Sequence of the first protein:
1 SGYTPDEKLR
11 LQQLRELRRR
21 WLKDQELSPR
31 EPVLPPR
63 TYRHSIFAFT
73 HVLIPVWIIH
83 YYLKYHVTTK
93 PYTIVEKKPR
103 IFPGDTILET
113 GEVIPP

Sequence of the second protein:
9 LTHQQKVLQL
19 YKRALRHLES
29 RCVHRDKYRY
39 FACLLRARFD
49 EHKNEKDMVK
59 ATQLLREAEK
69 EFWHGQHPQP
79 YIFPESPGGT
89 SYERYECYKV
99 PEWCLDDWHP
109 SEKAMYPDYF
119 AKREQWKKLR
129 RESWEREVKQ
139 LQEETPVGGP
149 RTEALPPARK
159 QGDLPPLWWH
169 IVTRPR

These two protein chains interact to form a complex.

Contacts between the two chains:
Residue L162 in the second protein is in contact with residue L17 in the first protein (closest heavy-atom distance 4.8 Å).
Residue I169 in the second protein contacts residue R18 in the first protein (closest heavy-atom distance 3.5 Å).
Residue Y117 in the second protein contacts residue L27 in the first protein (closest heavy-atom distance 4.6 Å).
Residue Y114 in the second protein contacts residue V33 in the first protein (closest heavy-atom distance 3.6 Å).
Residue D116 in the second protein is in contact with residue L27 in the first protein (closest heavy-atom distance 3.2 Å).
Residue R172 in the second protein interacts with residue L22 in the first protein (closest heavy-atom distance 4.4 Å).
Residue Q12 in the second protein contacts residue S1 in the first protein (closest heavy-atom distance 3.9 Å).
Residue M113 in the second protein contacts residue P32 in the first protein (closest heavy-atom distance 2.7 Å).
Residue W124 in the second protein interacts with residue R20 in the first protein (closest heavy-atom distance 3.8 Å).
Residue H168 in the second protein contacts residue R18 in the first protein (closest heavy-atom distance 3.0 Å).
Residue L165 in the second protein is in contact with residue L14 in the first protein (closest heavy-atom distance 4.8 Å).
Residue P155 in the second protein is in contact with residue L9 in the first protein (closest heavy-atom distance 3.7 Å).
Residue D116 in the second protein is in contact with residue R30 in the first protein (closest heavy-atom distance 3.1 Å).
Residue L162 in the second protein interacts with residue L14 in the first protein (closest heavy-atom distance 3.4 Å).
Residue M113 in the second protein contacts residue L34 in the first protein (closest heavy-atom distance 3.5 Å).
Residue I169 in the second protein contacts residue W21 in the first protein (closest heavy-atom distance 3.4 Å).
Residue A112 in the second protein is in contact with residue L34 in the first protein (closest heavy-atom distance 3.5 Å).
Residue P164 in the second protein is in contact with residue R10 in the first protein (closest heavy-atom distance 3.1 Å).
Residue A156 in the second protein is in contact with residue Q13 in the first protein (closest heavy-atom distance 4.6 Å).
Residue P115 in the second protein contacts residue L34 in the first protein (closest heavy-atom distance 3.7 Å).
Residue D116 in the second protein interacts with residue P29 in the first protein (closest heavy-atom distance 4.5 Å).
Residue M113 in the second protein interacts with residue P35 in the first protein (closest heavy-atom distance 3.6 Å).
Residue A152 in the second protein contacts residue E7 in the first protein (closest heavy-atom distance 3.7 Å).
Residue Y114 in the second protein contacts residue L27 in the first protein (closest heavy-atom distance 4.5 Å).
Residue Y117 in the second protein is in contact with residue D24 in the first protein (closest heavy-atom distance 3.6 Å).
Residue L162 in the second protein contacts residue Q13 in the first protein (closest heavy-atom distance 3.2 Å).
Residue G160 in the second protein contacts residue Q13 in the first protein (closest heavy-atom distance 4.8 Å).
Residue L153 in the second protein is in contact with residue L14 in the first protein (closest heavy-atom distance 4.8 Å).
Residue R121 in the second protein contacts residue D24 in the first protein (closest heavy-atom distance 4.4 Å).
Residue P115 in the second protein contacts residue P32 in the first protein (closest heavy-atom distance 3.9 Å).
Residue K120 in the second protein interacts with residue D24 in the first protein (closest heavy-atom distance 3.0 Å).
Residue D116 in the second protein interacts with residue P32 in the first protein (closest heavy-atom distance 5.0 Å).
Residue I169 in the second protein contacts residue L17 in the first protein (closest heavy-atom distance 3.8 Å).
Residue M113 in the second protein contacts residue V33 in the first protein (closest heavy-atom distance 4.2 Å).
Residue P154 in the second protein contacts residue D6 in the first protein (closest heavy-atom distance 4.7 Å).
Residue P115 in the second protein is in contact with residue R30 in the first protein (closest heavy-atom distance 3.3 Å).
Residue R172 in the second protein interacts with residue Q25 in the first protein (closest heavy-atom distance 3.5 Å).
Residue R157 in the second protein contacts residue D6 in the first protein (closest heavy-atom distance 4.2 Å).
Residue Y114 in the second protein contacts residue P32 in the first protein (closest heavy-atom distance 3.6 Å).
Residue W124 in the second protein interacts with residue D24 in the first protein (closest heavy-atom distance 4.3 Å).
Residue I169 in the second protein interacts with residue L14 in the first protein (closest heavy-atom distance 4.7 Å).
Residue Y117 in the second protein interacts with residue Q25 in the first protein (closest heavy-atom distance 2.8 Å).
Residue P154 in the second protein interacts with residue R10 in the first protein (closest heavy-atom distance 2.3 Å).
Residue V170 in the second protein contacts residue R18 in the first protein (closest heavy-atom distance 3.0 Å).
Residue E100 in the second protein contacts residue W21 in the first protein (closest heavy-atom distance 3.0 Å).
Residue W124 in the second protein is in contact with residue W21 in the first protein (closest heavy-atom distance 3.5 Å).
Residue R128 in the second protein interacts with residue L17 in the first protein (closest heavy-atom distance 3.5 Å).
Residue P155 in the second protein contacts residue Q13 in the first protein (closest heavy-atom distance 4.6 Å).
Residue P163 in the second protein interacts with residue R10 in the first protein (closest heavy-atom distance 3.3 Å).
Residue P155 in the second protein interacts with residue D6 in the first protein (closest heavy-atom distance 3.1 Å).
Residue A156 in the second protein is in contact with residue L9 in the first protein (closest heavy-atom distance 4.6 Å).
Residue V170 in the second protein interacts with residue W21 in the first protein (closest heavy-atom distance 4.4 Å).
Residue L165 in the second protein contacts residue L17 in the first protein (closest heavy-atom distance 4.0 Å).
Residue L162 in the second protein interacts with residue L9 in the first protein (closest heavy-atom distance 4.3 Å).
Residue R157 in the second protein is in contact with residue L9 in the first protein (closest heavy-atom distance 4.9 Å).
Residue Y117 in the second protein interacts with residue W21 in the first protein (closest heavy-atom distance 4.2 Å).
Residue L153 in the second protein contacts residue R10 in the first protein (closest heavy-atom distance 2.8 Å).
Residue W124 in the second protein is in contact with residue L17 in the first protein (closest heavy-atom distance 4.2 Å).
Residue L162 in the second protein contacts residue R10 in the first protein (closest heavy-atom distance 3.1 Å).
Residue P155 in the second protein contacts residue R10 in the first protein (closest heavy-atom distance 3.3 Å).